Sequence of the first protein:
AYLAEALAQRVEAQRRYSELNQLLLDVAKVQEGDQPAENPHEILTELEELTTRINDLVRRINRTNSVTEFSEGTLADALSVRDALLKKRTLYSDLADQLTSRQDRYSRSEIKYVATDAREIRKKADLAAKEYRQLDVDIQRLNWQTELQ

Residue-level contacts at the interface:
Residue A88 in the second protein contacts residue N58 in the first protein (closest heavy-atom distance 3.4 Å).
Residue L99 in the second protein contacts residue L27 in the first protein (closest heavy-atom distance 3.4 Å).
Residue I115 in the second protein contacts residue Q34 in the first protein (closest heavy-atom distance 3.2 Å).
Residue V118 in the second protein is in contact with residue K32 in the first protein (closest heavy-atom distance 3.4 Å).
Residue S69 in the second protein contacts residue S69 in the first protein (closest heavy-atom distance 3.6 Å).
Residue N58 in the second protein interacts with residue A88 in the first protein (closest heavy-atom distance 3.4 Å).
Residue T120 in the second protein interacts with residue A31 in the first protein (closest heavy-atom distance 2.9 Å).
Residue Y117 in the second protein contacts residue Q34 in the first protein (closest heavy-atom distance 3.7 Å).
Residue L95 in the second protein contacts residue L50 in the first protein (closest heavy-atom distance 3.4 Å).
Residue Q34 in the second protein interacts with residue K116 in the first protein (closest heavy-atom distance 2.9 Å).
Residue T120 in the second protein interacts with residue P39 in the first protein (closest heavy-atom distance 3.4 Å).
Residue V30 in the second protein interacts with residue T120 in the first protein (closest heavy-atom distance 3.0 Å).
Residue V118 in the second protein contacts residue V33 in the first protein (closest heavy-atom distance 3.2 Å).
Residue Y96 in the second protein interacts with residue E51 in the first protein (closest heavy-atom distance 2.6 Å).
Residue T120 in the second protein is in contact with residue P43 in the first protein (closest heavy-atom distance 3.3 Å).
Residue K116 in the second protein contacts residue V33 in the first protein (closest heavy-atom distance 3.4 Å).
Residue K32 in the second protein interacts with residue L103 in the first protein (closest heavy-atom distance 3.4 Å).
Residue L103 in the second protein interacts with residue K32 in the first protein (closest heavy-atom distance 3.7 Å).
Residue R66 in the second protein contacts residue D81 in the first protein (closest heavy-atom distance 2.7 Å).
Residue Y20 in the second protein is in contact with residue L95 in the first protein (closest heavy-atom distance 3.8 Å).
Residue Q102 in the second protein interacts with residue L28 in the first protein (closest heavy-atom distance 3.6 Å).
Residue E51 in the second protein interacts with residue Y96 in the first protein (closest heavy-atom distance 2.6 Å).
Residue L95 in the second protein is in contact with residue N24 in the first protein (closest heavy-atom distance 3.1 Å).
Residue P39 in the second protein contacts residue T120 in the first protein (closest heavy-atom distance 3.7 Å).
Residue A31 in the second protein contacts residue L103 in the first protein (closest heavy-atom distance 3.4 Å).
Residue L50 in the second protein interacts with residue L95 in the first protein (closest heavy-atom distance 3.3 Å).
Residue K91 in the second protein contacts residue Q17 in the first protein (closest heavy-atom distance 3.4 Å).
Residue K91 in the second protein is in contact with residue Y20 in the first protein (closest heavy-atom distance 3.8 Å).
Residue A31 in the second protein contacts residue T120 in the first protein (closest heavy-atom distance 2.8 Å).
Residue N24 in the second protein interacts with residue L95 in the first protein (closest heavy-atom distance 3.0 Å).
Residue S84 in the second protein contacts residue R62 in the first protein (closest heavy-atom distance 3.8 Å).
Residue H44 in the second protein interacts with residue T120 in the first protein (closest heavy-atom distance 3.5 Å).
Residue L27 in the second protein is in contact with residue L99 in the first protein (closest heavy-atom distance 3.3 Å).
Residue Q34 in the second protein is in contact with residue I115 in the first protein (closest heavy-atom distance 3.0 Å).
Residue E35 in the second protein interacts with residue K116 in the first protein (closest heavy-atom distance 3.2 Å).
Residue V33 in the second protein contacts residue Y117 in the first protein (closest heavy-atom distance 3.2 Å).
Residue D81 in the second protein is in contact with residue R66 in the first protein (closest heavy-atom distance 3.4 Å).
Residue A119 in the second protein contacts residue A31 in the first protein (closest heavy-atom distance 3.8 Å).
Residue Y117 in the second protein contacts residue V33 in the first protein (closest heavy-atom distance 3.0 Å).
Residue S105 in the second protein interacts with residue K32 in the first protein (closest heavy-atom distance 2.5 Å).
Residue R62 in the second protein contacts residue S84 in the first protein (closest heavy-atom distance 3.6 Å).
Residue V33 in the second protein interacts with residue V118 in the first protein (closest heavy-atom distance 2.6 Å).
Residue L28 in the second protein interacts with residue Q102 in the first protein (closest heavy-atom distance 3.6 Å).
Residue K32 in the second protein contacts residue Q102 in the first protein (closest heavy-atom distance 3.8 Å).
Residue K32 in the second protein contacts residue Q107 in the first protein (closest heavy-atom distance 3.1 Å).
Residue L103 in the second protein is in contact with residue A31 in the first protein (closest heavy-atom distance 3.5 Å).
Residue Q17 in the second protein interacts with residue K91 in the first protein (closest heavy-atom distance 3.3 Å).
Residue K32 in the second protein contacts residue D108 in the first protein (closest heavy-atom distance 3.2 Å).
Residue E51 in the second protein contacts residue K129 in the first protein (closest heavy-atom distance 3.1 Å).
Residue K116 in the second protein contacts residue Q34 in the first protein (closest heavy-atom distance 3.5 Å).
Residue K129 in the second protein is in contact with residue E51 in the first protein (closest heavy-atom distance 3.1 Å).
Residue K32 in the second protein is in contact with residue V118 in the first protein (closest heavy-atom distance 3.2 Å).
Residue R62 in the second protein contacts residue D81 in the first protein (closest heavy-atom distance 3.4 Å).
Residue T120 in the second protein contacts residue V30 in the first protein (closest heavy-atom distance 3.1 Å).
Residue Y20 in the second protein contacts residue K91 in the first protein (closest heavy-atom distance 3.8 Å).
Residue P43 in the second protein is in contact with residue T120 in the first protein (closest heavy-atom distance 3.2 Å).
Residue K116 in the second protein is in contact with residue E35 in the first protein (closest heavy-atom distance 2.4 Å).
Residue D81 in the second protein contacts residue R62 in the first protein (closest heavy-atom distance 3.3 Å).
Residue A31 in the second protein is in contact with residue A119 in the first protein (closest heavy-atom distance 3.6 Å).
Residue T120 in the second protein contacts residue H44 in the first protein (closest heavy-atom distance 3.6 Å).

Sequence of the second protein:
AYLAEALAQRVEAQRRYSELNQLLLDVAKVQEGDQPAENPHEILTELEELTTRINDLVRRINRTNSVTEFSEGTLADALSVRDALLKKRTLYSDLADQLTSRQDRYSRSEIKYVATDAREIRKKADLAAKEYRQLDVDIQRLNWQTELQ

These two protein chains interact to form a complex.